Sequence of chain B:
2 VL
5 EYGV

Sequence of chain A:
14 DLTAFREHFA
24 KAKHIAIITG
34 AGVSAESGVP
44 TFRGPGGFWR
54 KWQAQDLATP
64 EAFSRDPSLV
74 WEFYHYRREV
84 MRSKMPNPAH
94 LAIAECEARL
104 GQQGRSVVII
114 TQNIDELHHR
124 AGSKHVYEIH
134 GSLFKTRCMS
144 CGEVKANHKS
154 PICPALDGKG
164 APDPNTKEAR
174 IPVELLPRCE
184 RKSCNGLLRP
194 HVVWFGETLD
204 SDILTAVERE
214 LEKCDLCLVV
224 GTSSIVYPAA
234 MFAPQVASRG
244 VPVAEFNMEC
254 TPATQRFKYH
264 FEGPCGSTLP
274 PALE

These two protein chains interact to form a complex.

Contacts between the two chains:
Residue T201 in chain A contacts residue L3 in chain B (closest heavy-atom distance 3.9 Å).
Residue M234 in chain A interacts with residue V2 in chain B (closest heavy-atom distance 4.0 Å).
Residue V229 in chain A is in contact with residue E5 in chain B (closest heavy-atom distance 5.0 Å).
Residue L202 in chain A interacts with residue L3 in chain B (closest heavy-atom distance 4.6 Å).
Residue L202 in chain A is in contact with residue V2 in chain B (closest heavy-atom distance 3.3 Å).
Residue P231 in chain A contacts residue Y6 in chain B (closest heavy-atom distance 4.7 Å).
Residue L207 in chain A interacts with residue V2 in chain B (closest heavy-atom distance 3.4 Å).
Residue Y230 in chain A is in contact with residue E5 in chain B (closest heavy-atom distance 3.5 Å).
Residue M234 in chain A contacts residue Y6 in chain B (closest heavy-atom distance 3.2 Å).
Residue F198 in chain A interacts with residue E5 in chain B (closest heavy-atom distance 4.3 Å).
Residue A233 in chain A contacts residue Y6 in chain B (closest heavy-atom distance 3.8 Å).
Residue T201 in chain A contacts residue V2 in chain B (closest heavy-atom distance 3.3 Å).
Residue E200 in chain A contacts residue V2 in chain B (closest heavy-atom distance 3.9 Å).
Residue E200 in chain A is in contact with residue L3 in chain B (closest heavy-atom distance 4.1 Å).
Residue Y230 in chain A contacts residue L3 in chain B (closest heavy-atom distance 4.1 Å).
Residue G199 in chain A contacts residue L3 in chain B (closest heavy-atom distance 4.2 Å).
Residue R46 in chain A interacts with residue E5 in chain B (closest heavy-atom distance 4.1 Å).
Residue Y230 in chain A contacts residue Y6 in chain B (closest heavy-atom distance 3.6 Å).
Residue F198 in chain A is in contact with residue V8 in chain B (closest heavy-atom distance 4.8 Å).